This data describes a binding interaction between two proteins.

Sequence of protein 2:
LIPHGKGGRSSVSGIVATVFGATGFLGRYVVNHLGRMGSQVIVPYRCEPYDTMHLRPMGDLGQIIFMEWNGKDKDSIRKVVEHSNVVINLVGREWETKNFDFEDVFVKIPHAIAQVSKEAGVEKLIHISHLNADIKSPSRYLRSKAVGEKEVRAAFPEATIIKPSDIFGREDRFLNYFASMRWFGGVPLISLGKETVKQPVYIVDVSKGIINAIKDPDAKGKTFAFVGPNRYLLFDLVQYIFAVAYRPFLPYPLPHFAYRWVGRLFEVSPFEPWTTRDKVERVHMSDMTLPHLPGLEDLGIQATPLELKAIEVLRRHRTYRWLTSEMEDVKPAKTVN

Sequence of protein 1:
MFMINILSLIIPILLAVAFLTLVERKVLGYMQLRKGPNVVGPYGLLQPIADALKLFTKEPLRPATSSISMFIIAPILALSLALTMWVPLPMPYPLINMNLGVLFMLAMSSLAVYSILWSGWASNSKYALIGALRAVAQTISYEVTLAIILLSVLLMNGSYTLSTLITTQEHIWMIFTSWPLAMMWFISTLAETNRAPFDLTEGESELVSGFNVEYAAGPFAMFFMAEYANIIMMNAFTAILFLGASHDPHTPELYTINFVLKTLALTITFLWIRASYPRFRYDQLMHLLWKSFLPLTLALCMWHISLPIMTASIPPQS

Contacts between the two chains:
Residue L362 in protein 2 interacts with residue T65 in protein 1 (closest heavy-atom distance 4.8 Å).
Residue Y359 in protein 2 contacts residue T65 in protein 1 (closest heavy-atom distance 3.2 Å).
Residue R357 in protein 2 contacts residue A64 in protein 1 (closest heavy-atom distance 4.7 Å).
Residue Y359 in protein 2 contacts residue A64 in protein 1 (closest heavy-atom distance 4.2 Å).
Residue L362 in protein 2 contacts residue A64 in protein 1 (closest heavy-atom distance 3.7 Å).
Residue Y359 in protein 2 is in contact with residue N124 in protein 1 (closest heavy-atom distance 3.5 Å).